The following describes two proteins that form a bound complex.

Sequence of protein 1:
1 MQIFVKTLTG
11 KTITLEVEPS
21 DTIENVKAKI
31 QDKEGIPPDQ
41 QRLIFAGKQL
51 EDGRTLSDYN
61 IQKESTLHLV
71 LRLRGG

Residue-level contacts at the interface:
Residue Y200 in protein 2 is in contact with residue L73 in protein 1 (closest heavy-atom distance 4.1 Å).
Residue K171 in protein 2 is in contact with residue D32 in protein 1 (closest heavy-atom distance 4.1 Å).
Residue D12 in protein 2 contacts residue G76 in protein 1 (closest heavy-atom distance 3.4 Å).
Residue W240 in protein 2 contacts residue L73 in protein 1 (closest heavy-atom distance 3.4 Å).
Residue A133 in protein 2 interacts with residue Q40 in protein 1 (closest heavy-atom distance 2.8 Å).
Residue N102 in protein 2 is in contact with residue Q31 in protein 1 (closest heavy-atom distance 3.2 Å).
Residue R167 in protein 2 is in contact with residue Q31 in protein 1 (closest heavy-atom distance 3.0 Å).
Residue Y200 in protein 2 is in contact with residue R74 in protein 1 (closest heavy-atom distance 3.2 Å).
Residue D203 in protein 2 is in contact with residue Q41 in protein 1 (closest heavy-atom distance 4.1 Å).
Residue E238 in protein 2 contacts residue R74 in protein 1 (closest heavy-atom distance 3.7 Å).
Residue W109 in protein 2 is in contact with residue K33 in protein 1 (closest heavy-atom distance 4.1 Å).
Residue A133 in protein 2 contacts residue P37 in protein 1 (closest heavy-atom distance 3.7 Å).
Residue G199 in protein 2 interacts with residue R74 in protein 1 (closest heavy-atom distance 2.7 Å).
Residue N235 in protein 2 interacts with residue L73 in protein 1 (closest heavy-atom distance 3.9 Å).
Residue E221 in protein 2 is in contact with residue Q49 in protein 1 (closest heavy-atom distance 3.4 Å).
Residue L130 in protein 2 is in contact with residue L71 in protein 1 (closest heavy-atom distance 3.3 Å).
Residue E168 in protein 2 interacts with residue D32 in protein 1 (closest heavy-atom distance 3.5 Å).
Residue D203 in protein 2 is in contact with residue D39 in protein 1 (closest heavy-atom distance 3.5 Å).
Residue H239 in protein 2 contacts residue G75 in protein 1 (closest heavy-atom distance 4.0 Å).
Residue N219 in protein 2 contacts residue L73 in protein 1 (closest heavy-atom distance 3.4 Å).
Residue E204 in protein 2 interacts with residue R74 in protein 1 (closest heavy-atom distance 4.2 Å).
Residue G13 in protein 2 is in contact with residue G75 in protein 1 (closest heavy-atom distance 4.0 Å).
Residue G11 in protein 2 contacts residue G76 in protein 1 (closest heavy-atom distance 3.3 Å).
Residue A133 in protein 2 contacts residue R74 in protein 1 (closest heavy-atom distance 3.5 Å).
Residue E168 in protein 2 interacts with residue K33 in protein 1 (closest heavy-atom distance 3.8 Å).
Residue R198 in protein 2 contacts residue R74 in protein 1 (closest heavy-atom distance 3.4 Å).
Residue W109 in protein 2 interacts with residue E34 in protein 1 (closest heavy-atom distance 3.6 Å).
Residue N106 in protein 2 is in contact with residue G35 in protein 1 (closest heavy-atom distance 3.0 Å).
Residue E238 in protein 2 interacts with residue G76 in protein 1 (closest heavy-atom distance 2.6 Å).
Residue L130 in protein 2 is in contact with residue T7 in protein 1 (closest heavy-atom distance 3.6 Å).
Residue A15 in protein 2 contacts residue G76 in protein 1 (closest heavy-atom distance 3.2 Å).
Residue P136 in protein 2 contacts residue R74 in protein 1 (closest heavy-atom distance 3.0 Å).
Residue W240 in protein 2 is in contact with residue R74 in protein 1 (closest heavy-atom distance 3.7 Å).
Residue Y200 in protein 2 interacts with residue G75 in protein 1 (closest heavy-atom distance 3.0 Å).
Residue G199 in protein 2 is in contact with residue G75 in protein 1 (closest heavy-atom distance 3.5 Å).
Residue H239 in protein 2 interacts with residue G76 in protein 1 (closest heavy-atom distance 3.0 Å).
Residue G13 in protein 2 contacts residue G76 in protein 1 (closest heavy-atom distance 2.7 Å).
Residue D203 in protein 2 interacts with residue R72 in protein 1 (closest heavy-atom distance 3.4 Å).
Residue G131 in protein 2 interacts with residue L71 in protein 1 (closest heavy-atom distance 3.9 Å).
Residue A14 in protein 2 contacts residue G76 in protein 1 (closest heavy-atom distance 3.5 Å).
Residue E218 in protein 2 contacts residue R72 in protein 1 (closest heavy-atom distance 2.6 Å).
Residue E238 in protein 2 is in contact with residue G75 in protein 1 (closest heavy-atom distance 3.2 Å).
Residue W240 in protein 2 contacts residue G75 in protein 1 (closest heavy-atom distance 3.1 Å).
Residue S201 in protein 2 is in contact with residue L73 in protein 1 (closest heavy-atom distance 3.8 Å).
Residue N235 in protein 2 is in contact with residue R74 in protein 1 (closest heavy-atom distance 2.8 Å).
Residue E204 in protein 2 interacts with residue D39 in protein 1 (closest heavy-atom distance 3.8 Å).
Residue D223 in protein 2 contacts residue Q49 in protein 1 (closest heavy-atom distance 4.0 Å).
Residue E218 in protein 2 interacts with residue L73 in protein 1 (closest heavy-atom distance 3.1 Å).
Residue E132 in protein 2 contacts residue Q40 in protein 1 (closest heavy-atom distance 3.7 Å).
Residue R167 in protein 2 is in contact with residue D32 in protein 1 (closest heavy-atom distance 3.5 Å).
Residue C202 in protein 2 is in contact with residue R72 in protein 1 (closest heavy-atom distance 3.4 Å).
Residue E132 in protein 2 interacts with residue I36 in protein 1 (closest heavy-atom distance 3.3 Å).
Residue D129 in protein 2 interacts with residue K11 in protein 1 (closest heavy-atom distance 3.6 Å).
Residue K206 in protein 2 is in contact with residue D52 in protein 1 (closest heavy-atom distance 3.7 Å).
Residue N235 in protein 2 contacts residue G75 in protein 1 (closest heavy-atom distance 3.9 Å).
Residue L130 in protein 2 interacts with residue T9 in protein 1 (closest heavy-atom distance 3.6 Å).
Residue E221 in protein 2 interacts with residue R42 in protein 1 (closest heavy-atom distance 3.5 Å).
Residue S201 in protein 2 interacts with residue D39 in protein 1 (closest heavy-atom distance 3.1 Å).
Residue R167 in protein 2 contacts residue G35 in protein 1 (closest heavy-atom distance 3.5 Å).
Residue E132 in protein 2 interacts with residue L71 in protein 1 (closest heavy-atom distance 3.5 Å).

Sequence of protein 2:
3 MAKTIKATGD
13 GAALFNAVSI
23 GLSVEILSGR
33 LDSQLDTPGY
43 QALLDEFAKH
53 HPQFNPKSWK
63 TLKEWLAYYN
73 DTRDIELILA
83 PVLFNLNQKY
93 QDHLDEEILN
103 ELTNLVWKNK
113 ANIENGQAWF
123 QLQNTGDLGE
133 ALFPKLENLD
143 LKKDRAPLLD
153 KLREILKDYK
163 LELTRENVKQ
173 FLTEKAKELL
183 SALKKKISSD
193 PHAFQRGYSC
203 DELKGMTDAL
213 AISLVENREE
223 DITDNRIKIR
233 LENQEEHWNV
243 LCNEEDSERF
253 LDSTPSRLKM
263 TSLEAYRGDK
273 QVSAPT